The following describes two proteins that form a bound complex.

Sequence of protein 2:
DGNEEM

Sequence of protein 1:
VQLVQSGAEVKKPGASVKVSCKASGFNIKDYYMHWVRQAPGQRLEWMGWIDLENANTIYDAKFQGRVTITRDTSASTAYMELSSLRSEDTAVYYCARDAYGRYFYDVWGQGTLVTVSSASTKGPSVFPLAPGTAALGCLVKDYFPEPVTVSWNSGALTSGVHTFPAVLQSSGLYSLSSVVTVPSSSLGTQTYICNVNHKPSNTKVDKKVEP

Interface contacts:
Residue W50 in protein 1 contacts residue D2 in protein 2 (closest heavy-atom distance 3.3 Å).
Residue Y101 in protein 1 contacts residue E5 in protein 2 (closest heavy-atom distance 4.5 Å).
Residue G102 in protein 1 interacts with residue E6 in protein 2 (closest heavy-atom distance 3.6 Å).
Residue Y101 in protein 1 contacts residue E6 in protein 2 (closest heavy-atom distance 3.8 Å).
Residue Y104 in protein 1 is in contact with residue D2 in protein 2 (closest heavy-atom distance 3.5 Å).
Residue Y101 in protein 1 contacts residue M7 in protein 2 (closest heavy-atom distance 3.0 Å).
Residue Y104 in protein 1 contacts residue G3 in protein 2 (closest heavy-atom distance 3.4 Å).
Residue Y104 in protein 1 is in contact with residue E6 in protein 2 (closest heavy-atom distance 3.3 Å).